Sequence of the first protein:
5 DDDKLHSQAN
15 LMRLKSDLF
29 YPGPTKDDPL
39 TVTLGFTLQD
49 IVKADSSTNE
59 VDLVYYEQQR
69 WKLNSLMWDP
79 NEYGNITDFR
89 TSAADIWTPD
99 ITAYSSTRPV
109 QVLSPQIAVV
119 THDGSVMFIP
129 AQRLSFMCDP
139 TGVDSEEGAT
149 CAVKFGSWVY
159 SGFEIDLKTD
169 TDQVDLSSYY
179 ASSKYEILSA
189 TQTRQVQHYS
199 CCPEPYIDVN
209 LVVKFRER

The following describes two proteins that form a bound complex.

Contacts between the two chains:
Residue W156 in the first protein interacts with residue P7 in the second protein (closest heavy-atom distance 3.1 Å).
Residue E202 in the first protein contacts residue Y12 in the second protein (closest heavy-atom distance 2.3 Å).
Residue Y197 in the first protein interacts with residue C8 in the second protein (closest heavy-atom distance 3.9 Å).
Residue Y102 in the first protein is in contact with residue P7 in the second protein (closest heavy-atom distance 3.6 Å).
Residue P201 in the first protein is in contact with residue Y12 in the second protein (closest heavy-atom distance 3.6 Å).
Residue C200 in the first protein interacts with residue C2 in the second protein (closest heavy-atom distance 3.9 Å).
Residue C200 in the first protein is in contact with residue Y12 in the second protein (closest heavy-atom distance 3.3 Å).
Residue Y204 in the first protein interacts with residue L11 in the second protein (closest heavy-atom distance 4.1 Å).
Residue C199 in the first protein contacts residue C2 in the second protein (closest heavy-atom distance 3.7 Å).
Residue V157 in the first protein is in contact with residue V10 in the second protein (closest heavy-atom distance 4.8 Å).
Residue V157 in the first protein contacts residue P7 in the second protein (closest heavy-atom distance 3.4 Å).
Residue Y197 in the first protein is in contact with residue G1 in the second protein (closest heavy-atom distance 3.0 Å).
Residue S159 in the first protein interacts with residue P7 in the second protein (closest heavy-atom distance 4.2 Å).
Residue Y204 in the first protein is in contact with residue T5 in the second protein (closest heavy-atom distance 3.9 Å).
Residue Y197 in the first protein is in contact with residue C2 in the second protein (closest heavy-atom distance 3.9 Å).
Residue Y158 in the first protein is in contact with residue P7 in the second protein (closest heavy-atom distance 3.6 Å).
Residue C199 in the first protein is in contact with residue C8 in the second protein (closest heavy-atom distance 4.5 Å).
Residue C200 in the first protein is in contact with residue C8 in the second protein (closest heavy-atom distance 3.9 Å).
Residue Y204 in the first protein contacts residue C8 in the second protein (closest heavy-atom distance 3.4 Å).
Residue W156 in the first protein contacts residue P6 in the second protein (closest heavy-atom distance 3.4 Å).
Residue S155 in the first protein is in contact with residue P7 in the second protein (closest heavy-atom distance 3.5 Å).
Residue Y102 in the first protein contacts residue P6 in the second protein (closest heavy-atom distance 4.0 Å).
Residue E202 in the first protein contacts residue L11 in the second protein (closest heavy-atom distance 4.1 Å).
Residue Y204 in the first protein contacts residue Y12 in the second protein (closest heavy-atom distance 3.8 Å).
Residue Y204 in the first protein interacts with residue P7 in the second protein (closest heavy-atom distance 3.6 Å).
Residue Y197 in the first protein is in contact with residue T5 in the second protein (closest heavy-atom distance 2.9 Å).
Residue Y102 in the first protein interacts with residue T5 in the second protein (closest heavy-atom distance 4.7 Å).

Sequence of the second protein:
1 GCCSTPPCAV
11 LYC